These two protein chains interact to form a complex.

Interface contacts:
Residue I755 in protein 1 interacts with residue I49 in protein 2 (closest heavy-atom distance 3.7 Å).
Residue A762 in protein 1 contacts residue I47 in protein 2 (closest heavy-atom distance 4.0 Å).
Residue Y753 in protein 1 contacts residue I51 in protein 2 (closest heavy-atom distance 3.6 Å).
Residue L769 in protein 1 interacts with residue Y67 in protein 2 (closest heavy-atom distance 4.9 Å).
Residue Q756 in protein 1 interacts with residue I47 in protein 2 (closest heavy-atom distance 3.2 Å).
Residue Y753 in protein 1 is in contact with residue I49 in protein 2 (closest heavy-atom distance 3.9 Å).
Residue Y752 in protein 1 contacts residue I52 in protein 2 (closest heavy-atom distance 4.6 Å).
Residue G757 in protein 1 is in contact with residue I47 in protein 2 (closest heavy-atom distance 3.6 Å).
Residue Q756 in protein 1 is in contact with residue H48 in protein 2 (closest heavy-atom distance 3.0 Å).
Residue L771 in protein 1 contacts residue I49 in protein 2 (closest heavy-atom distance 4.1 Å).
Residue L765 in protein 1 is in contact with residue Y67 in protein 2 (closest heavy-atom distance 4.3 Å).
Residue L769 in protein 1 is in contact with residue I42 in protein 2 (closest heavy-atom distance 3.8 Å).
Residue L765 in protein 1 contacts residue I47 in protein 2 (closest heavy-atom distance 3.7 Å).
Residue L765 in protein 1 interacts with residue I42 in protein 2 (closest heavy-atom distance 4.8 Å).
Residue L765 in protein 1 interacts with residue I49 in protein 2 (closest heavy-atom distance 3.7 Å).
Residue I755 in protein 1 contacts residue H48 in protein 2 (closest heavy-atom distance 3.7 Å).
Residue R754 in protein 1 contacts residue H48 in protein 2 (closest heavy-atom distance 3.7 Å).
Residue K766 in protein 1 is in contact with residue I49 in protein 2 (closest heavy-atom distance 4.7 Å).
Residue F751 in protein 1 contacts residue I51 in protein 2 (closest heavy-atom distance 3.6 Å).
Residue L769 in protein 1 interacts with residue I49 in protein 2 (closest heavy-atom distance 3.6 Å).
Residue A768 in protein 1 is in contact with residue Y67 in protein 2 (closest heavy-atom distance 3.9 Å).
Residue Y752 in protein 1 is in contact with residue N50 in protein 2 (closest heavy-atom distance 4.3 Å).
Residue Y752 in protein 1 contacts residue I51 in protein 2 (closest heavy-atom distance 3.3 Å).
Residue G757 in protein 1 contacts residue I46 in protein 2 (closest heavy-atom distance 4.9 Å).
Residue Q756 in protein 1 contacts residue I46 in protein 2 (closest heavy-atom distance 4.2 Å).
Residue R754 in protein 1 is in contact with residue N50 in protein 2 (closest heavy-atom distance 3.2 Å).
Residue Y753 in protein 1 interacts with residue N50 in protein 2 (closest heavy-atom distance 3.8 Å).
Residue R754 in protein 1 interacts with residue I49 in protein 2 (closest heavy-atom distance 3.8 Å).
Residue P758 in protein 1 interacts with residue I47 in protein 2 (closest heavy-atom distance 3.6 Å).
Residue P758 in protein 1 contacts residue I46 in protein 2 (closest heavy-atom distance 4.0 Å).
Residue L765 in protein 1 interacts with residue L44 in protein 2 (closest heavy-atom distance 3.6 Å).
Residue E761 in protein 1 interacts with residue I47 in protein 2 (closest heavy-atom distance 3.4 Å).

Sequence of protein 2:
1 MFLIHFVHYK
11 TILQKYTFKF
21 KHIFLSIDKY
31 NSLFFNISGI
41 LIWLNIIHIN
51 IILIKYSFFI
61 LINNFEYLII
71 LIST

Sequence of protein 1:
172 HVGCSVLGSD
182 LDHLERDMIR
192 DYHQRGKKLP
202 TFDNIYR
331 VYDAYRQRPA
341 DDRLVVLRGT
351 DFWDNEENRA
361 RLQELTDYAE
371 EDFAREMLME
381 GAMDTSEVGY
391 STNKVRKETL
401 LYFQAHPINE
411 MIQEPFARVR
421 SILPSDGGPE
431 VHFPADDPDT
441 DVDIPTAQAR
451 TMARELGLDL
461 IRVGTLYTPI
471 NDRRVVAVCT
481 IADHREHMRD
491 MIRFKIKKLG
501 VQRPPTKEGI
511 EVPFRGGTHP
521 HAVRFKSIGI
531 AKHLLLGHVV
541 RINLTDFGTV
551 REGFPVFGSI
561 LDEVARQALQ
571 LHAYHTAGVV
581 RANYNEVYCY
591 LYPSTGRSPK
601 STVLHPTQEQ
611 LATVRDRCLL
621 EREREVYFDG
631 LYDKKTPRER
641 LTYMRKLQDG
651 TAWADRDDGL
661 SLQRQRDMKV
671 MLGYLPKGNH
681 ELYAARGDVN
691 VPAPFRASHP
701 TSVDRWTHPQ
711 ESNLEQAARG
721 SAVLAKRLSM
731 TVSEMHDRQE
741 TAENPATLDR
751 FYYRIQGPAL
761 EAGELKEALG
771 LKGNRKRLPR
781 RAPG